Contacts between the two chains:
Residue E53 in protein 1 is in contact with residue P67 in protein 2 (closest heavy-atom distance 3.5 Å).
Residue D355 in protein 1 contacts residue S38 in protein 2 (closest heavy-atom distance 4.2 Å).
Residue Y36 in protein 1 contacts residue A89 in protein 2 (closest heavy-atom distance 3.9 Å).
Residue H37 in protein 1 contacts residue L95 in protein 2 (closest heavy-atom distance 3.6 Å).
Residue D26 in protein 1 is in contact with residue T98 in protein 2 (closest heavy-atom distance 3.7 Å).
Residue I356 in protein 1 contacts residue L34 in protein 2 (closest heavy-atom distance 4.5 Å).
Residue D26 in protein 1 is in contact with residue S97 in protein 2 (closest heavy-atom distance 3.8 Å).
Residue D41 in protein 1 is in contact with residue P50 in protein 2 (closest heavy-atom distance 3.6 Å).
Residue E22 in protein 1 interacts with residue T98 in protein 2 (closest heavy-atom distance 4.3 Å).
Residue G29 in protein 1 is in contact with residue S97 in protein 2 (closest heavy-atom distance 3.8 Å).
Residue L44 in protein 1 is in contact with residue Y61 in protein 2 (closest heavy-atom distance 3.7 Å).
Residue D31 in protein 1 is in contact with residue S97 in protein 2 (closest heavy-atom distance 4.4 Å).
Residue F81 in protein 1 is in contact with residue S97 in protein 2 (closest heavy-atom distance 3.9 Å).
Residue Y36 in protein 1 interacts with residue V88 in protein 2 (closest heavy-atom distance 3.3 Å).
Residue E45 in protein 1 is in contact with residue Y61 in protein 2 (closest heavy-atom distance 3.3 Å).
Residue D355 in protein 1 interacts with residue T37 in protein 2 (closest heavy-atom distance 2.7 Å).
Residue L44 in protein 1 interacts with residue P63 in protein 2 (closest heavy-atom distance 3.9 Å).
Residue F81 in protein 1 contacts residue G99 in protein 2 (closest heavy-atom distance 3.5 Å).
Residue N48 in protein 1 interacts with residue Y61 in protein 2 (closest heavy-atom distance 3.1 Å).
Residue D355 in protein 1 interacts with residue R36 in protein 2 (closest heavy-atom distance 3.3 Å).
Residue P80 in protein 1 is in contact with residue Y102 in protein 2 (closest heavy-atom distance 4.2 Å).
Residue D41 in protein 1 is in contact with residue K51 in protein 2 (closest heavy-atom distance 2.7 Å).
Residue I47 in protein 1 interacts with residue Y61 in protein 2 (closest heavy-atom distance 3.4 Å).
Residue E45 in protein 1 is in contact with residue G60 in protein 2 (closest heavy-atom distance 3.6 Å).
Residue Q43 in protein 1 interacts with residue L34 in protein 2 (closest heavy-atom distance 3.4 Å).
Residue P32 in protein 1 interacts with residue A96 in protein 2 (closest heavy-atom distance 3.8 Å).
Residue E53 in protein 1 is in contact with residue P63 in protein 2 (closest heavy-atom distance 4.1 Å).
Residue D31 in protein 1 is in contact with residue A96 in protein 2 (closest heavy-atom distance 4.5 Å).
Residue T33 in protein 1 interacts with residue F93 in protein 2 (closest heavy-atom distance 4.4 Å).
Residue T33 in protein 1 interacts with residue F107 in protein 2 (closest heavy-atom distance 3.7 Å).
Residue K362 in protein 1 contacts residue W29 in protein 2 (closest heavy-atom distance 3.5 Å).
Residue P358 in protein 1 interacts with residue Q33 in protein 2 (closest heavy-atom distance 4.0 Å).
Residue L361 in protein 1 is in contact with residue W29 in protein 2 (closest heavy-atom distance 3.8 Å).
Residue H37 in protein 1 is in contact with residue N91 in protein 2 (closest heavy-atom distance 2.9 Å).
Residue Q245 in protein 1 interacts with residue T37 in protein 2 (closest heavy-atom distance 3.7 Å).
Residue G244 in protein 1 interacts with residue S38 in protein 2 (closest heavy-atom distance 4.4 Å).
Residue A54 in protein 1 contacts residue P67 in protein 2 (closest heavy-atom distance 3.6 Å).
Residue E45 in protein 1 contacts residue Y58 in protein 2 (closest heavy-atom distance 4.1 Å).
Residue P32 in protein 1 contacts residue L95 in protein 2 (closest heavy-atom distance 4.2 Å).
Residue P32 in protein 1 is in contact with residue F107 in protein 2 (closest heavy-atom distance 3.5 Å).
Residue R320 in protein 1 is in contact with residue T41 in protein 2 (closest heavy-atom distance 3.7 Å).
Residue L42 in protein 1 is in contact with residue R36 in protein 2 (closest heavy-atom distance 3.2 Å).
Residue T35 in protein 1 interacts with residue Q90 in protein 2 (closest heavy-atom distance 4.3 Å).
Residue D39 in protein 1 is in contact with residue L34 in protein 2 (closest heavy-atom distance 3.9 Å).
Residue S40 in protein 1 contacts residue L34 in protein 2 (closest heavy-atom distance 3.2 Å).
Residue R320 in protein 1 interacts with residue T37 in protein 2 (closest heavy-atom distance 3.5 Å).
Residue Y36 in protein 1 is in contact with residue Q90 in protein 2 (closest heavy-atom distance 4.3 Å).
Residue D31 in protein 1 is in contact with residue L95 in protein 2 (closest heavy-atom distance 3.9 Å).
Residue L42 in protein 1 interacts with residue L34 in protein 2 (closest heavy-atom distance 3.8 Å).
Residue R320 in protein 1 is in contact with residue Y35 in protein 2 (closest heavy-atom distance 2.4 Å).
Residue E45 in protein 1 interacts with residue K51 in protein 2 (closest heavy-atom distance 3.0 Å).
Residue Q83 in protein 1 interacts with residue F107 in protein 2 (closest heavy-atom distance 3.5 Å).
Residue P357 in protein 1 contacts residue Q33 in protein 2 (closest heavy-atom distance 3.5 Å).
Residue T55 in protein 1 interacts with residue N127 in protein 2 (closest heavy-atom distance 4.0 Å).
Residue E53 in protein 1 is in contact with residue Y61 in protein 2 (closest heavy-atom distance 3.1 Å).
Residue T55 in protein 1 contacts residue P67 in protein 2 (closest heavy-atom distance 3.4 Å).
Residue I30 in protein 1 is in contact with residue S97 in protein 2 (closest heavy-atom distance 3.8 Å).
Residue F81 in protein 1 interacts with residue T98 in protein 2 (closest heavy-atom distance 3.3 Å).
Residue Y59 in protein 1 is in contact with residue Y61 in protein 2 (closest heavy-atom distance 3.1 Å).
Residue K359 in protein 1 is in contact with residue Q33 in protein 2 (closest heavy-atom distance 4.3 Å).

Sequence of protein 2:
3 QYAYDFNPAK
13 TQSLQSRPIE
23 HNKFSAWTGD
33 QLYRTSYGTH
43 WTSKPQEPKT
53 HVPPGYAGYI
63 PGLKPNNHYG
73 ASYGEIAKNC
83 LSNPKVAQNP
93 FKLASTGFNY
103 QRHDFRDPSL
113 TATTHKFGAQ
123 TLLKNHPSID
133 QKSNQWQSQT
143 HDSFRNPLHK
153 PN

This data describes a binding interaction between two proteins.

Sequence of protein 1:
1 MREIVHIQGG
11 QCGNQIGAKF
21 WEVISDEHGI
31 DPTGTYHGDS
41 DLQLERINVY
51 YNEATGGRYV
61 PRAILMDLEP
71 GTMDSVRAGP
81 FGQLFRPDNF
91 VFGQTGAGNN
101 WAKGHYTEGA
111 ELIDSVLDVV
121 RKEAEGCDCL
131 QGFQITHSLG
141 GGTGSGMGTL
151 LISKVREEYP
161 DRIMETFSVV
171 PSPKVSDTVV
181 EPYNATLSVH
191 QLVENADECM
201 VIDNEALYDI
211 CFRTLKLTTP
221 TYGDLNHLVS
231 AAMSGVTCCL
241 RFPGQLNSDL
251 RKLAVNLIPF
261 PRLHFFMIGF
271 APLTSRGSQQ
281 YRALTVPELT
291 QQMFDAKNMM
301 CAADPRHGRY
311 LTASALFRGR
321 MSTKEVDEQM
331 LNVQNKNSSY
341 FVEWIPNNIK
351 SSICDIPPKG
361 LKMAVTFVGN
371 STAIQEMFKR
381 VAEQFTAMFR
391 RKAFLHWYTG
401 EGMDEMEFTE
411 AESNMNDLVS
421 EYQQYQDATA